Residue-level contacts at the interface:
Residue L88 in protein 1 interacts with residue M47 in protein 2 (closest heavy-atom distance 3.4 Å).
Residue E77 in protein 1 interacts with residue L50 in protein 2 (closest heavy-atom distance 3.5 Å).
Residue K81 in protein 1 is in contact with residue N51 in protein 2 (closest heavy-atom distance 3.8 Å).
Residue I70 in protein 1 is in contact with residue F61 in protein 2 (closest heavy-atom distance 3.7 Å).
Residue L43 in protein 1 interacts with residue K49 in protein 2 (closest heavy-atom distance 3.6 Å).
Residue R60 in protein 1 interacts with residue N65 in protein 2 (closest heavy-atom distance 3.7 Å).
Residue I70 in protein 1 is in contact with residue L57 in protein 2 (closest heavy-atom distance 3.4 Å).
Residue I46 in protein 1 interacts with residue L57 in protein 2 (closest heavy-atom distance 3.9 Å).
Residue R60 in protein 1 contacts residue M64 in protein 2 (closest heavy-atom distance 3.4 Å).
Residue W32 in protein 1 interacts with residue Q39 in protein 2 (closest heavy-atom distance 3.5 Å).
Residue L88 in protein 1 contacts residue F40 in protein 2 (closest heavy-atom distance 3.4 Å).
Residue Y42 in protein 1 contacts residue L57 in protein 2 (closest heavy-atom distance 3.8 Å).
Residue L80 in protein 1 is in contact with residue M46 in protein 2 (closest heavy-atom distance 3.8 Å).
Residue L88 in protein 1 interacts with residue D44 in protein 2 (closest heavy-atom distance 3.7 Å).
Residue E77 in protein 1 is in contact with residue L57 in protein 2 (closest heavy-atom distance 3.9 Å).
Residue I95 in protein 1 interacts with residue Y36 in protein 2 (closest heavy-atom distance 3.8 Å).
Residue L91 in protein 1 contacts residue F40 in protein 2 (closest heavy-atom distance 3.7 Å).
Residue L84 in protein 1 is in contact with residue M47 in protein 2 (closest heavy-atom distance 3.3 Å).
Residue S92 in protein 1 is in contact with residue F40 in protein 2 (closest heavy-atom distance 3.5 Å).
Residue E77 in protein 1 interacts with residue S54 in protein 2 (closest heavy-atom distance 2.5 Å).
Residue Q63 in protein 1 interacts with residue K66 in protein 2 (closest heavy-atom distance 3.5 Å).
Residue T54 in protein 1 interacts with residue M64 in protein 2 (closest heavy-atom distance 3.8 Å).
Residue W13 in protein 1 is in contact with residue Q60 in protein 2 (closest heavy-atom distance 3.6 Å).
Residue L74 in protein 1 contacts residue T58 in protein 2 (closest heavy-atom distance 3.7 Å).
Residue A67 in protein 1 is in contact with residue M64 in protein 2 (closest heavy-atom distance 3.8 Å).
Residue V66 in protein 1 is in contact with residue M64 in protein 2 (closest heavy-atom distance 3.8 Å).
Residue E39 in protein 1 contacts residue M46 in protein 2 (closest heavy-atom distance 3.5 Å).
Residue V49 in protein 1 contacts residue Y56 in protein 2 (closest heavy-atom distance 3.4 Å).
Residue F9 in protein 1 contacts residue M64 in protein 2 (closest heavy-atom distance 3.7 Å).
Residue L80 in protein 1 is in contact with residue L50 in protein 2 (closest heavy-atom distance 3.7 Å).
Residue W13 in protein 1 is in contact with residue L57 in protein 2 (closest heavy-atom distance 3.7 Å).
Residue K71 in protein 1 contacts residue F61 in protein 2 (closest heavy-atom distance 3.8 Å).
Residue I95 in protein 1 is in contact with residue K37 in protein 2 (closest heavy-atom distance 3.7 Å).
Residue T73 in protein 1 is in contact with residue L57 in protein 2 (closest heavy-atom distance 3.5 Å).
Residue R87 in protein 1 interacts with residue L43 in protein 2 (closest heavy-atom distance 3.5 Å).
Residue K81 in protein 1 is in contact with residue S54 in protein 2 (closest heavy-atom distance 3.2 Å).
Residue L91 in protein 1 contacts residue Y36 in protein 2 (closest heavy-atom distance 3.9 Å).
Residue K81 in protein 1 contacts residue M47 in protein 2 (closest heavy-atom distance 3.5 Å).
Residue L88 in protein 1 contacts residue L43 in protein 2 (closest heavy-atom distance 3.9 Å).
Residue R60 in protein 1 is in contact with residue S67 in protein 2 (closest heavy-atom distance 3.5 Å).
Residue R87 in protein 1 is in contact with residue Q39 in protein 2 (closest heavy-atom distance 2.8 Å).
Residue E77 in protein 1 contacts residue T53 in protein 2 (closest heavy-atom distance 2.6 Å).
Residue R60 in protein 1 contacts residue K66 in protein 2 (closest heavy-atom distance 2.6 Å).
Residue L35 in protein 1 interacts with residue L43 in protein 2 (closest heavy-atom distance 3.6 Å).
Residue L36 in protein 1 interacts with residue Q42 in protein 2 (closest heavy-atom distance 3.8 Å).
Residue A67 in protein 1 interacts with residue N65 in protein 2 (closest heavy-atom distance 3.3 Å).
Residue A67 in protein 1 interacts with residue F61 in protein 2 (closest heavy-atom distance 3.4 Å).
Residue L84 in protein 1 interacts with residue L43 in protein 2 (closest heavy-atom distance 3.7 Å).
Residue Q85 in protein 1 interacts with residue M47 in protein 2 (closest heavy-atom distance 2.9 Å).
Residue L91 in protein 1 is in contact with residue Q39 in protein 2 (closest heavy-atom distance 3.7 Å).
Residue L74 in protein 1 interacts with residue S54 in protein 2 (closest heavy-atom distance 3.5 Å).
Residue Q63 in protein 1 interacts with residue M64 in protein 2 (closest heavy-atom distance 3.1 Å).
Residue K81 in protein 1 contacts residue L50 in protein 2 (closest heavy-atom distance 3.3 Å).
Residue L84 in protein 1 interacts with residue L50 in protein 2 (closest heavy-atom distance 3.8 Å).
Residue L94 in protein 1 is in contact with residue Y36 in protein 2 (closest heavy-atom distance 3.9 Å).
Residue D33 in protein 1 contacts residue Q39 in protein 2 (closest heavy-atom distance 3.5 Å).
Residue L74 in protein 1 contacts residue L57 in protein 2 (closest heavy-atom distance 3.5 Å).
Residue L36 in protein 1 interacts with residue L43 in protein 2 (closest heavy-atom distance 3.9 Å).
Residue M50 in protein 1 is in contact with residue Y56 in protein 2 (closest heavy-atom distance 3.4 Å).
Residue L84 in protein 1 contacts residue M46 in protein 2 (closest heavy-atom distance 3.9 Å).

Sequence of protein 2:
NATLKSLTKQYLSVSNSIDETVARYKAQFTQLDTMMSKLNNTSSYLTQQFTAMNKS

The following describes two proteins that form a bound complex.

Sequence of protein 1:
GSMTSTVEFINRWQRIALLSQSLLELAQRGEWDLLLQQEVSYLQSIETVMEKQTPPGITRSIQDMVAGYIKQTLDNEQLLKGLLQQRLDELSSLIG